This data describes a binding interaction between two proteins.

Sequence of the second protein:
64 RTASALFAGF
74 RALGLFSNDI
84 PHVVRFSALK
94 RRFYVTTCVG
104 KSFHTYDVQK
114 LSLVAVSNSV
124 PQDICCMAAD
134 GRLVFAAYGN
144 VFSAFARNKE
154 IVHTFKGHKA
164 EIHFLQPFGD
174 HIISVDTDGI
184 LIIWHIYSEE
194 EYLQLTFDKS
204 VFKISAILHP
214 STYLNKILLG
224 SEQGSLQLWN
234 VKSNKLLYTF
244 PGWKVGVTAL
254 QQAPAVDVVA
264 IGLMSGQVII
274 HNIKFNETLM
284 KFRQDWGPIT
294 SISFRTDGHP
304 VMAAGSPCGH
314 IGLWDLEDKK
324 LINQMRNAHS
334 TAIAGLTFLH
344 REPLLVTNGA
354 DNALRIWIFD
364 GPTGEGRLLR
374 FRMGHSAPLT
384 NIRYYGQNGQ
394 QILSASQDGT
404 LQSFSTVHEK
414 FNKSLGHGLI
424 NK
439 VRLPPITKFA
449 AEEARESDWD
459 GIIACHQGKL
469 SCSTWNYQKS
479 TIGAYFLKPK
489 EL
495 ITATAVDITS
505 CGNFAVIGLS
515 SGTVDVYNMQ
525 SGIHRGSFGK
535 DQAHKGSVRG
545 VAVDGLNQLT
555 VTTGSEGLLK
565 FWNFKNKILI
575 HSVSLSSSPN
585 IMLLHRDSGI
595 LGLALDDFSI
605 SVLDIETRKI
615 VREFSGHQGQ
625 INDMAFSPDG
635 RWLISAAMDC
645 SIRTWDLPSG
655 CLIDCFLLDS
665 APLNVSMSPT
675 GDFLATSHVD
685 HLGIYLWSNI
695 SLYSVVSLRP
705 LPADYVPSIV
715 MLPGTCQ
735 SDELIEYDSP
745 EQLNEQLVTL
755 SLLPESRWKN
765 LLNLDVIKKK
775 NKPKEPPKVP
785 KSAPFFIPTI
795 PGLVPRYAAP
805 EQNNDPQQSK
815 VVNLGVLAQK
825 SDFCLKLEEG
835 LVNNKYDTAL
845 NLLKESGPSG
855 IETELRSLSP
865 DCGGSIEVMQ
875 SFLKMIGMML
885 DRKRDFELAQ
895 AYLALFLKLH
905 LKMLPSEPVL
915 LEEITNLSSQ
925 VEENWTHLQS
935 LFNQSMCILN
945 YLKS

Residue-level contacts at the interface:
Residue I1058 in the first protein is in contact with residue L821 in the second protein (closest heavy-atom distance 3.3 Å).
Residue I1058 in the first protein interacts with residue A822 in the second protein (closest heavy-atom distance 4.7 Å).
Residue V1110 in the first protein contacts residue N817 in the second protein (closest heavy-atom distance 3.5 Å).
Residue G1057 in the first protein is in contact with residue L821 in the second protein (closest heavy-atom distance 3.8 Å).
Residue I1058 in the first protein contacts residue L818 in the second protein (closest heavy-atom distance 4.0 Å).
Residue E1103 in the first protein is in contact with residue K814 in the second protein (closest heavy-atom distance 4.3 Å).
Residue Y1061 in the first protein is in contact with residue L821 in the second protein (closest heavy-atom distance 4.7 Å).
Residue R1107 in the first protein contacts residue K814 in the second protein (closest heavy-atom distance 3.3 Å).
Residue A1108 in the first protein interacts with residue K814 in the second protein (closest heavy-atom distance 4.9 Å).
Residue E1056 in the first protein contacts residue L821 in the second protein (closest heavy-atom distance 3.7 Å).

Sequence of the first protein:
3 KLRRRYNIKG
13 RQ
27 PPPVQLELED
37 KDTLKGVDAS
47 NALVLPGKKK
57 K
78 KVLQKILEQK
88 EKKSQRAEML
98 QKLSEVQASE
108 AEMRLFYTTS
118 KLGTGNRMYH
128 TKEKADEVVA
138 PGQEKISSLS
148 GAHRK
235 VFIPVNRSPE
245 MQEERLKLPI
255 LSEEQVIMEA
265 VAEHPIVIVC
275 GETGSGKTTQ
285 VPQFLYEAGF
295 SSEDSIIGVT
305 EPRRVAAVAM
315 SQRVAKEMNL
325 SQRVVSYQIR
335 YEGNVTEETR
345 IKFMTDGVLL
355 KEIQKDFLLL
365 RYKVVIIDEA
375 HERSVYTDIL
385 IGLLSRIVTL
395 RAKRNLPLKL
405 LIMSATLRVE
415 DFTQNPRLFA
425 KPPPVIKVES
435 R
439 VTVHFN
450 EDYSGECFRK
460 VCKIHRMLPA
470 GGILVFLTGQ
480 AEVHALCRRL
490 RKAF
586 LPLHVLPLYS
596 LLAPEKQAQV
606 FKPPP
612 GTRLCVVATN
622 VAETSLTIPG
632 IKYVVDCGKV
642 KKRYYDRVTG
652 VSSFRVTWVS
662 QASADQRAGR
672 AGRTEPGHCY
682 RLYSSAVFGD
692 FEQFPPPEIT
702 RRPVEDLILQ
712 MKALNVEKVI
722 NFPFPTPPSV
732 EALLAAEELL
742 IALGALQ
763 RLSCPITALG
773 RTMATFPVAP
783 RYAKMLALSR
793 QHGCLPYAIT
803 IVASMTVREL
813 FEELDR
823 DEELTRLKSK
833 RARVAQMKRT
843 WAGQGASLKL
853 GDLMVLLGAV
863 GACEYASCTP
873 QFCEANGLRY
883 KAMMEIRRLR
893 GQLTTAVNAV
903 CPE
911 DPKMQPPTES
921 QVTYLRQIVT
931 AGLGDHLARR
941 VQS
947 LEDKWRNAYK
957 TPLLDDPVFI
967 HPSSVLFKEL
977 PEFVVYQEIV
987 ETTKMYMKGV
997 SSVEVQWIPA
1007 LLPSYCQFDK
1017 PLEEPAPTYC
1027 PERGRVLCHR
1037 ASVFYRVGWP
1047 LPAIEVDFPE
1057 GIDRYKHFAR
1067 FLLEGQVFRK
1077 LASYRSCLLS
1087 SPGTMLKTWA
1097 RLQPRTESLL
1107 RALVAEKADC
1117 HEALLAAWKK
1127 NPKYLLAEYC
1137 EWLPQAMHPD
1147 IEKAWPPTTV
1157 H